Sequence of the second protein:
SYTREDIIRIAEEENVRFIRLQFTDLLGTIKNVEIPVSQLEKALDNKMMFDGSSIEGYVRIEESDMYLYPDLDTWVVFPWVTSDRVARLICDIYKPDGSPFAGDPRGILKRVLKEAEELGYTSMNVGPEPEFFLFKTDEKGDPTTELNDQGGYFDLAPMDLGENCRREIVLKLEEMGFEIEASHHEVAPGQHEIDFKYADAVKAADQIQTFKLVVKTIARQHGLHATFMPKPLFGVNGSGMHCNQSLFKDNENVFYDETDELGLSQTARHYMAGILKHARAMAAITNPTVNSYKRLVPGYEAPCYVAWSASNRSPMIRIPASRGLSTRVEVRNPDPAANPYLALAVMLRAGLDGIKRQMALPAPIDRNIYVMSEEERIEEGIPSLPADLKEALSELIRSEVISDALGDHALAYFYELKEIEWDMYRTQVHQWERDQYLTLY

Interface contacts:
Residue I441 in the second protein contacts residue I2 in the first protein (closest heavy-atom distance 5.0 Å).
Residue R81 in the second protein interacts with residue I2 in the first protein (closest heavy-atom distance 3.7 Å).
Residue Y79 in the second protein interacts with residue R8 in the first protein (closest heavy-atom distance 3.3 Å).
Residue I441 in the second protein contacts residue L6 in the first protein (closest heavy-atom distance 4.0 Å).
Residue E442 in the second protein interacts with residue F9 in the first protein (closest heavy-atom distance 4.3 Å).
Residue G78 in the second protein contacts residue E5 in the first protein (closest heavy-atom distance 4.3 Å).
Residue M445 in the second protein contacts residue F9 in the first protein (closest heavy-atom distance 3.8 Å).
Residue Y79 in the second protein interacts with residue E5 in the first protein (closest heavy-atom distance 3.6 Å).
Residue Y79 in the second protein contacts residue I2 in the first protein (closest heavy-atom distance 4.2 Å).
Residue M445 in the second protein interacts with residue L6 in the first protein (closest heavy-atom distance 4.7 Å).
Residue Y79 in the second protein interacts with residue F9 in the first protein (closest heavy-atom distance 3.6 Å).
Residue L48 in the second protein interacts with residue R8 in the first protein (closest heavy-atom distance 4.5 Å).
Residue R81 in the second protein interacts with residue E5 in the first protein (closest heavy-atom distance 3.3 Å).
Residue V80 in the second protein is in contact with residue I2 in the first protein (closest heavy-atom distance 4.8 Å).
Residue I82 in the second protein contacts residue I2 in the first protein (closest heavy-atom distance 4.7 Å).
Residue M445 in the second protein contacts residue F10 in the first protein (closest heavy-atom distance 4.1 Å).
Residue Y79 in the second protein is in contact with residue L6 in the first protein (closest heavy-atom distance 3.5 Å).
Residue I441 in the second protein is in contact with residue F9 in the first protein (closest heavy-atom distance 4.1 Å).

These two protein chains interact to form a complex.

Sequence of the first protein:
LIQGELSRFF